The following describes two proteins that form a bound complex.

Sequence of chain B:
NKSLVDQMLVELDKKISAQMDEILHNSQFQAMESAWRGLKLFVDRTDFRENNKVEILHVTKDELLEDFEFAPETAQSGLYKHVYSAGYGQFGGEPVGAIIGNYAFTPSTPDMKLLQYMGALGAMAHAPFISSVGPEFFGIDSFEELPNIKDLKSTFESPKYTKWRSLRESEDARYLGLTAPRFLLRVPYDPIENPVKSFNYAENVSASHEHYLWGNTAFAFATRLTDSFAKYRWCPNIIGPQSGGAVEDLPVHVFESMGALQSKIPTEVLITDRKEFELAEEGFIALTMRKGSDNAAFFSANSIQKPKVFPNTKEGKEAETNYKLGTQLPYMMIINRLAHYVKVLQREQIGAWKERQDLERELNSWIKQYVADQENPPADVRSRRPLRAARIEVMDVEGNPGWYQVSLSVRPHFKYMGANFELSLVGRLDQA

Sequence of chain A:
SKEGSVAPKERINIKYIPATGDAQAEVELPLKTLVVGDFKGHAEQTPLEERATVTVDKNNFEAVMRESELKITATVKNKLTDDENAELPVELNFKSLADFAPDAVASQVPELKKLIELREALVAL

Interface contacts:
Residue L57 in chain B contacts residue G37 in chain A (closest heavy-atom distance 3.3 Å).
Residue K40 in chain B is in contact with residue L97 in chain A (closest heavy-atom distance 3.4 Å).
Residue H82 in chain B contacts residue L48 in chain A (closest heavy-atom distance 2.9 Å).
Residue L57 in chain B interacts with residue V36 in chain A (closest heavy-atom distance 3.4 Å).
Residue I100 in chain B interacts with residue L34 in chain A (closest heavy-atom distance 2.8 Å).
Residue H58 in chain B interacts with residue K40 in chain A (closest heavy-atom distance 2.9 Å).
Residue K53 in chain B contacts residue K32 in chain A (closest heavy-atom distance 3.3 Å).
Residue R233 in chain B interacts with residue E28 in chain A (closest heavy-atom distance 2.8 Å).
Residue I100 in chain B interacts with residue V35 in chain A (closest heavy-atom distance 3.4 Å).
Residue A98 in chain B interacts with residue L34 in chain A (closest heavy-atom distance 2.9 Å).
Residue V54 in chain B is in contact with residue V56 in chain A (closest heavy-atom distance 3.0 Å).
Residue N51 in chain B interacts with residue L31 in chain A (closest heavy-atom distance 3.0 Å).
Residue K53 in chain B is in contact with residue T33 in chain A (closest heavy-atom distance 3.0 Å).
Residue Y103 in chain B interacts with residue V36 in chain A (closest heavy-atom distance 3.3 Å).
Residue N102 in chain B interacts with residue V36 in chain A (closest heavy-atom distance 3.0 Å).
Residue Y189 in chain B interacts with residue P102 in chain A (closest heavy-atom distance 3.4 Å).
Residue D13 in chain B interacts with residue R119 in chain A (closest heavy-atom distance 3.0 Å).
Residue A98 in chain B contacts residue K32 in chain A (closest heavy-atom distance 3.4 Å).
Residue M32 in chain B is in contact with residue F39 in chain A (closest heavy-atom distance 3.4 Å).
Residue E55 in chain B contacts residue T53 in chain A (closest heavy-atom distance 2.7 Å).
Residue H58 in chain B is in contact with residue F39 in chain A (closest heavy-atom distance 3.2 Å).
Residue K81 in chain B is in contact with residue E49 in chain A (closest heavy-atom distance 2.8 Å).
Residue Q19 in chain B contacts residue L80 in chain A (closest heavy-atom distance 3.4 Å).
Residue Q349 in chain B interacts with residue Q24 in chain A (closest heavy-atom distance 3.0 Å).
Residue G97 in chain B interacts with residue K32 in chain A (closest heavy-atom distance 2.6 Å).
Residue L57 in chain B is in contact with residue V35 in chain A (closest heavy-atom distance 3.0 Å).
Residue H58 in chain B contacts residue G37 in chain A (closest heavy-atom distance 3.3 Å).
Residue R337 in chain B is in contact with residue L29 in chain A (closest heavy-atom distance 2.8 Å).
Residue V59 in chain B contacts residue G37 in chain A (closest heavy-atom distance 3.0 Å).
Residue S198 in chain B interacts with residue E120 in chain A (closest heavy-atom distance 2.8 Å).
Residue K197 in chain B interacts with residue D103 in chain A (closest heavy-atom distance 2.9 Å).
Residue H82 in chain B is in contact with residue R51 in chain A (closest heavy-atom distance 3.1 Å).
Residue A98 in chain B is in contact with residue T33 in chain A (closest heavy-atom distance 3.2 Å).
Residue Q19 in chain B contacts residue K77 in chain A (closest heavy-atom distance 2.9 Å).
Residue H58 in chain B is in contact with residue R51 in chain A (closest heavy-atom distance 2.6 Å).
Residue I56 in chain B contacts residue T53 in chain A (closest heavy-atom distance 3.3 Å).
Residue E22 in chain B is in contact with residue K79 in chain A (closest heavy-atom distance 3.4 Å).
Residue I56 in chain B contacts residue V54 in chain A (closest heavy-atom distance 2.8 Å).
Residue R337 in chain B is in contact with residue P30 in chain A (closest heavy-atom distance 3.1 Å).
Residue I99 in chain B contacts residue L34 in chain A (closest heavy-atom distance 3.4 Å).
Residue I100 in chain B contacts residue V36 in chain A (closest heavy-atom distance 2.9 Å).
Residue W36 in chain B contacts residue F39 in chain A (closest heavy-atom distance 2.9 Å).
Residue E55 in chain B interacts with residue V35 in chain A (closest heavy-atom distance 2.9 Å).
Residue N51 in chain B is in contact with residue E28 in chain A (closest heavy-atom distance 2.9 Å).
Residue S198 in chain B interacts with residue R119 in chain A (closest heavy-atom distance 3.1 Å).
Residue N51 in chain B contacts residue P30 in chain A (closest heavy-atom distance 3.3 Å).
Residue M20 in chain B interacts with residue P102 in chain A (closest heavy-atom distance 3.4 Å).
Residue K53 in chain B is in contact with residue L31 in chain A (closest heavy-atom distance 3.0 Å).
Residue E55 in chain B contacts residue T33 in chain A (closest heavy-atom distance 3.0 Å).
Residue W36 in chain B is in contact with residue L70 in chain A (closest heavy-atom distance 3.4 Å).
Residue V54 in chain B contacts residue T33 in chain A (closest heavy-atom distance 3.3 Å).
Residue T46 in chain B contacts residue K58 in chain A (closest heavy-atom distance 3.2 Å).
Residue F48 in chain B is in contact with residue V56 in chain A (closest heavy-atom distance 3.4 Å).
Residue H58 in chain B interacts with residue D38 in chain A (closest heavy-atom distance 3.1 Å).
Residue Q369 in chain B interacts with residue E26 in chain A (closest heavy-atom distance 2.9 Å).
Residue Q19 in chain B contacts residue K79 in chain A (closest heavy-atom distance 2.6 Å).
Residue E63 in chain B contacts residue R51 in chain A (closest heavy-atom distance 2.9 Å).
Residue E94 in chain B contacts residue K32 in chain A (closest heavy-atom distance 2.9 Å).
Residue E55 in chain B contacts residue K32 in chain A (closest heavy-atom distance 2.9 Å).
Residue E55 in chain B is in contact with residue V54 in chain A (closest heavy-atom distance 3.2 Å).